The following describes two proteins that form a bound complex.

Sequence of chain B:
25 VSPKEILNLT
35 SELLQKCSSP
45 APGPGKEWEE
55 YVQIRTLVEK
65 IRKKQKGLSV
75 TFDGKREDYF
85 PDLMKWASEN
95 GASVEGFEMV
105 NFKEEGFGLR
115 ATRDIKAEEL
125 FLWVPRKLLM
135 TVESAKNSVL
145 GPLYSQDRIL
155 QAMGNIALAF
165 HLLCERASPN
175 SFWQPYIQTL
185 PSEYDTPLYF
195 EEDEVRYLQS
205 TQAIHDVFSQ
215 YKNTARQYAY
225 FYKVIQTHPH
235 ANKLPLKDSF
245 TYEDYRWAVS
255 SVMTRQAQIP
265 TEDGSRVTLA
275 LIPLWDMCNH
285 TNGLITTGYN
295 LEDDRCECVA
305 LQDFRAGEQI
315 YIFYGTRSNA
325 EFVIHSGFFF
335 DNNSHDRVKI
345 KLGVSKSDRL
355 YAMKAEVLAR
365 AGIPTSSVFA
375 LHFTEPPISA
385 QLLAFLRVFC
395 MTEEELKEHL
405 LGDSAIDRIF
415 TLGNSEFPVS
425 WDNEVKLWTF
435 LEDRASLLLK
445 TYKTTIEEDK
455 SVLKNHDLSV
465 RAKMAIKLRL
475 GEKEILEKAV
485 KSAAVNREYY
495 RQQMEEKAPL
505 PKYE

Contacts between the two chains:
Residue R321 in chain B interacts with residue G9 in chain A (closest heavy-atom distance 3.2 Å).
Residue T291 in chain B is in contact with residue P5 in chain A (closest heavy-atom distance 3.5 Å).
Residue R259 in chain B is in contact with residue K8 in chain A (closest heavy-atom distance 3.8 Å).
Residue T258 in chain B is in contact with residue G9 in chain A (closest heavy-atom distance 4.0 Å).
Residue I263 in chain B interacts with residue I6 in chain A (closest heavy-atom distance 4.0 Å).
Residue M157 in chain B is in contact with residue W14 in chain A (closest heavy-atom distance 3.5 Å).
Residue T291 in chain B contacts residue I6 in chain A (closest heavy-atom distance 2.9 Å).
Residue W279 in chain B is in contact with residue I6 in chain A (closest heavy-atom distance 3.6 Å).
Residue N217 in chain B contacts residue W14 in chain A (closest heavy-atom distance 3.5 Å).
Residue G292 in chain B is in contact with residue I6 in chain A (closest heavy-atom distance 3.8 Å).
Residue Q260 in chain B interacts with residue E7 in chain A (closest heavy-atom distance 3.7 Å).
Residue R321 in chain B contacts residue I10 in chain A (closest heavy-atom distance 4.0 Å).
Residue Q260 in chain B interacts with residue T12 in chain A (closest heavy-atom distance 3.1 Å).
Residue A261 in chain B contacts residue I6 in chain A (closest heavy-atom distance 3.7 Å).
Residue G268 in chain B interacts with residue Y4 in chain A (closest heavy-atom distance 3.9 Å).
Residue R220 in chain B is in contact with residue M17 in chain A (closest heavy-atom distance 3.5 Å).
Residue Q260 in chain B contacts residue G9 in chain A (closest heavy-atom distance 2.7 Å).
Residue S42 in chain B contacts residue M17 in chain A (closest heavy-atom distance 4.0 Å).
Residue N217 in chain B contacts residue D15 in chain A (closest heavy-atom distance 3.6 Å).
Residue R259 in chain B contacts residue G9 in chain A (closest heavy-atom distance 4.0 Å).
Residue R321 in chain B contacts residue K8 in chain A (closest heavy-atom distance 2.9 Å).
Residue L295 in chain B contacts residue Y4 in chain A (closest heavy-atom distance 3.9 Å).
Residue R321 in chain B contacts residue E7 in chain A (closest heavy-atom distance 3.2 Å).
Residue Q221 in chain B contacts residue W14 in chain A (closest heavy-atom distance 2.7 Å).
Residue R220 in chain B interacts with residue D15 in chain A (closest heavy-atom distance 3.4 Å).
Residue I289 in chain B interacts with residue L2 in chain A (closest heavy-atom distance 3.7 Å).
Residue H329 in chain B interacts with residue T12 in chain A (closest heavy-atom distance 3.8 Å).
Residue C300 in chain B is in contact with residue I6 in chain A (closest heavy-atom distance 4.0 Å).
Residue M157 in chain B interacts with residue D15 in chain A (closest heavy-atom distance 3.9 Å).
Residue Q221 in chain B is in contact with residue D16 in chain A (closest heavy-atom distance 2.8 Å).
Residue I289 in chain B contacts residue P5 in chain A (closest heavy-atom distance 4.0 Å).
Residue V256 in chain B is in contact with residue W14 in chain A (closest heavy-atom distance 4.0 Å).
Residue H329 in chain B is in contact with residue V11 in chain A (closest heavy-atom distance 3.7 Å).
Residue P264 in chain B interacts with residue Y4 in chain A (closest heavy-atom distance 3.7 Å).
Residue N159 in chain B contacts residue W14 in chain A (closest heavy-atom distance 3.5 Å).
Residue Y293 in chain B contacts residue I6 in chain A (closest heavy-atom distance 3.7 Å).
Residue Q262 in chain B contacts residue I10 in chain A (closest heavy-atom distance 3.8 Å).
Residue I160 in chain B is in contact with residue W14 in chain A (closest heavy-atom distance 3.7 Å).
Residue A261 in chain B is in contact with residue E7 in chain A (closest heavy-atom distance 3.6 Å).
Residue T258 in chain B interacts with residue K8 in chain A (closest heavy-atom distance 3.6 Å).
Residue C282 in chain B interacts with residue K8 in chain A (closest heavy-atom distance 3.3 Å).
Residue Y318 in chain B is in contact with residue K8 in chain A (closest heavy-atom distance 3.2 Å).
Residue N159 in chain B contacts residue N13 in chain A (closest heavy-atom distance 3.0 Å).
Residue Y318 in chain B interacts with residue E7 in chain A (closest heavy-atom distance 3.1 Å).
Residue R220 in chain B contacts residue D16 in chain A (closest heavy-atom distance 2.6 Å).
Residue M157 in chain B interacts with residue D16 in chain A (closest heavy-atom distance 3.5 Å).
Residue I289 in chain B interacts with residue I6 in chain A (closest heavy-atom distance 3.8 Å).
Residue R321 in chain B interacts with residue V11 in chain A (closest heavy-atom distance 3.6 Å).
Residue W279 in chain B is in contact with residue K8 in chain A (closest heavy-atom distance 3.4 Å).
Residue N159 in chain B is in contact with residue T12 in chain A (closest heavy-atom distance 2.9 Å).
Residue V253 in chain B interacts with residue W14 in chain A (closest heavy-atom distance 3.7 Å).
Residue A261 in chain B interacts with residue I10 in chain A (closest heavy-atom distance 4.0 Å).
Residue D280 in chain B interacts with residue K8 in chain A (closest heavy-atom distance 2.8 Å).
Residue Y293 in chain B contacts residue Y4 in chain A (closest heavy-atom distance 3.0 Å).
Residue Q260 in chain B interacts with residue I10 in chain A (closest heavy-atom distance 3.3 Å).
Residue Q260 in chain B contacts residue K8 in chain A (closest heavy-atom distance 3.8 Å).
Residue M157 in chain B is in contact with residue N13 in chain A (closest heavy-atom distance 3.3 Å).
Residue G292 in chain B contacts residue Y4 in chain A (closest heavy-atom distance 3.2 Å).
Residue Q262 in chain B is in contact with residue I6 in chain A (closest heavy-atom distance 3.9 Å).
Residue M257 in chain B interacts with residue G9 in chain A (closest heavy-atom distance 3.7 Å).

Sequence of chain A:
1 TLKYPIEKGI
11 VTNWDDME